These two protein chains interact to form a complex.

Sequence of the first protein:
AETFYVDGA

Sequence of the second protein:
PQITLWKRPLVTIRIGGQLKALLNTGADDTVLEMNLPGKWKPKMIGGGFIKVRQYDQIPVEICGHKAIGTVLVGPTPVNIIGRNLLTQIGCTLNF

Contacts between the two chains:
Residue G27 in the second protein contacts residue T4 in the first protein (closest heavy-atom distance 3.9 Å).
Residue I84 in the second protein is in contact with residue Y6 in the first protein (closest heavy-atom distance 3.7 Å).
Residue G27 in the second protein contacts residue F5 in the first protein (closest heavy-atom distance 2.8 Å).
Residue I47 in the second protein interacts with residue A2 in the first protein (closest heavy-atom distance 3.7 Å).
Residue R8 in the second protein is in contact with residue D8 in the first protein (closest heavy-atom distance 3.1 Å).
Residue I47 in the second protein is in contact with residue T4 in the first protein (closest heavy-atom distance 3.9 Å).
Residue G49 in the second protein interacts with residue T4 in the first protein (closest heavy-atom distance 3.5 Å).
Residue R8 in the second protein contacts residue V7 in the first protein (closest heavy-atom distance 4.4 Å).
Residue G49 in the second protein interacts with residue F5 in the first protein (closest heavy-atom distance 4.5 Å).
Residue N25 in the second protein is in contact with residue T4 in the first protein (closest heavy-atom distance 4.6 Å).
Residue D29 in the second protein interacts with residue E3 in the first protein (closest heavy-atom distance 3.1 Å).
Residue V82 in the second protein is in contact with residue Y6 in the first protein (closest heavy-atom distance 3.6 Å).
Residue G27 in the second protein interacts with residue Y6 in the first protein (closest heavy-atom distance 4.9 Å).
Residue R8 in the second protein contacts residue Y6 in the first protein (closest heavy-atom distance 3.2 Å).
Residue P81 in the second protein is in contact with residue Y6 in the first protein (closest heavy-atom distance 3.4 Å).
Residue D29 in the second protein is in contact with residue A2 in the first protein (closest heavy-atom distance 3.2 Å).
Residue G48 in the second protein contacts residue T4 in the first protein (closest heavy-atom distance 2.9 Å).
Residue G48 in the second protein interacts with residue E3 in the first protein (closest heavy-atom distance 3.0 Å).
Residue L23 in the second protein contacts residue Y6 in the first protein (closest heavy-atom distance 3.8 Å).
Residue R8 in the second protein interacts with residue G9 in the first protein (closest heavy-atom distance 4.4 Å).
Residue A28 in the second protein contacts residue T4 in the first protein (closest heavy-atom distance 3.5 Å).
Residue D29 in the second protein contacts residue T4 in the first protein (closest heavy-atom distance 4.9 Å).
Residue G49 in the second protein is in contact with residue E3 in the first protein (closest heavy-atom distance 3.7 Å).
Residue I84 in the second protein is in contact with residue T4 in the first protein (closest heavy-atom distance 3.7 Å).
Residue D30 in the second protein interacts with residue A2 in the first protein (closest heavy-atom distance 2.9 Å).
Residue A28 in the second protein contacts residue F5 in the first protein (closest heavy-atom distance 4.3 Å).
Residue G27 in the second protein interacts with residue E3 in the first protein (closest heavy-atom distance 3.8 Å).
Residue D30 in the second protein contacts residue T4 in the first protein (closest heavy-atom distance 4.8 Å).
Residue N25 in the second protein contacts residue Y6 in the first protein (closest heavy-atom distance 3.9 Å).
Residue G48 in the second protein is in contact with residue A2 in the first protein (closest heavy-atom distance 3.2 Å).
Residue V32 in the second protein contacts residue T4 in the first protein (closest heavy-atom distance 4.2 Å).
Residue A28 in the second protein is in contact with residue E3 in the first protein (closest heavy-atom distance 3.7 Å).
Residue M46 in the second protein is in contact with residue A2 in the first protein (closest heavy-atom distance 4.5 Å).
Residue N25 in the second protein contacts residue F5 in the first protein (closest heavy-atom distance 4.4 Å).
Residue F53 in the second protein contacts residue E3 in the first protein (closest heavy-atom distance 4.1 Å).